Sequence of the first protein:
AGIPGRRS

Sequence of the second protein:
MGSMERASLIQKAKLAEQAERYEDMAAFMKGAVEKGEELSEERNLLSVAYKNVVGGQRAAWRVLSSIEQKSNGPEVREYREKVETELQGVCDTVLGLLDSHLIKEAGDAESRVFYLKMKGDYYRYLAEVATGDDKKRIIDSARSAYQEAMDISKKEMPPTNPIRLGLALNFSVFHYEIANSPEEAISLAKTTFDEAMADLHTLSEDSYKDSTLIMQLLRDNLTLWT

The following describes two proteins that form a bound complex.

Contacts between the two chains:
Residue K127 in the second protein interacts with residue I8 in the first protein (closest heavy-atom distance 3.8 Å).
Residue L234 in the second protein contacts residue A5 in the first protein (closest heavy-atom distance 3.6 Å).
Residue N231 in the second protein is in contact with residue A5 in the first protein (closest heavy-atom distance 3.6 Å).
Residue V51 in the second protein contacts residue G10 in the first protein (closest heavy-atom distance 3.6 Å).
Residue L227 in the second protein is in contact with residue P9 in the first protein (closest heavy-atom distance 3.8 Å).
Residue Y24 in the second protein is in contact with residue R11 in the first protein (closest heavy-atom distance 3.8 Å).
Residue K54 in the second protein is in contact with residue I8 in the first protein (closest heavy-atom distance 4.2 Å).
Residue N55 in the second protein is in contact with residue R11 in the first protein (closest heavy-atom distance 3.0 Å).
Residue E19 in the second protein is in contact with residue R12 in the first protein (closest heavy-atom distance 3.7 Å).
Residue E19 in the second protein contacts residue S13 in the first protein (closest heavy-atom distance 2.7 Å).
Residue K54 in the second protein is in contact with residue G10 in the first protein (closest heavy-atom distance 3.7 Å).
Residue G176 in the second protein is in contact with residue I8 in the first protein (closest heavy-atom distance 3.7 Å).
Residue W235 in the second protein contacts residue A5 in the first protein (closest heavy-atom distance 3.7 Å).
Residue L179 in the second protein contacts residue G6 in the first protein (closest heavy-atom distance 3.9 Å).
Residue V51 in the second protein interacts with residue S13 in the first protein (closest heavy-atom distance 3.5 Å).
Residue N47 in the second protein contacts residue S13 in the first protein (closest heavy-atom distance 3.5 Å).
Residue K54 in the second protein is in contact with residue P9 in the first protein (closest heavy-atom distance 4.0 Å).
Residue V51 in the second protein interacts with residue R12 in the first protein (closest heavy-atom distance 4.0 Å).
Residue L227 in the second protein is in contact with residue I8 in the first protein (closest heavy-atom distance 4.2 Å).
Residue N55 in the second protein interacts with residue G10 in the first protein (closest heavy-atom distance 4.5 Å).
Residue V183 in the second protein contacts residue A5 in the first protein (closest heavy-atom distance 4.4 Å).
Residue L48 in the second protein contacts residue S13 in the first protein (closest heavy-atom distance 3.8 Å).
Residue N231 in the second protein is in contact with residue G6 in the first protein (closest heavy-atom distance 2.9 Å).
Residue S50 in the second protein interacts with residue G10 in the first protein (closest heavy-atom distance 4.5 Å).
Residue E19 in the second protein is in contact with residue R11 in the first protein (closest heavy-atom distance 4.6 Å).
Residue N180 in the second protein contacts residue I8 in the first protein (closest heavy-atom distance 2.9 Å).
Residue E187 in the second protein contacts residue A5 in the first protein (closest heavy-atom distance 3.2 Å).
Residue I224 in the second protein contacts residue I8 in the first protein (closest heavy-atom distance 4.2 Å).
Residue N55 in the second protein is in contact with residue R12 in the first protein (closest heavy-atom distance 4.8 Å).
Residue V51 in the second protein interacts with residue R11 in the first protein (closest heavy-atom distance 3.7 Å).
Residue L179 in the second protein interacts with residue I8 in the first protein (closest heavy-atom distance 3.6 Å).
Residue V183 in the second protein is in contact with residue G6 in the first protein (closest heavy-atom distance 3.6 Å).